Sequence of protein 1:
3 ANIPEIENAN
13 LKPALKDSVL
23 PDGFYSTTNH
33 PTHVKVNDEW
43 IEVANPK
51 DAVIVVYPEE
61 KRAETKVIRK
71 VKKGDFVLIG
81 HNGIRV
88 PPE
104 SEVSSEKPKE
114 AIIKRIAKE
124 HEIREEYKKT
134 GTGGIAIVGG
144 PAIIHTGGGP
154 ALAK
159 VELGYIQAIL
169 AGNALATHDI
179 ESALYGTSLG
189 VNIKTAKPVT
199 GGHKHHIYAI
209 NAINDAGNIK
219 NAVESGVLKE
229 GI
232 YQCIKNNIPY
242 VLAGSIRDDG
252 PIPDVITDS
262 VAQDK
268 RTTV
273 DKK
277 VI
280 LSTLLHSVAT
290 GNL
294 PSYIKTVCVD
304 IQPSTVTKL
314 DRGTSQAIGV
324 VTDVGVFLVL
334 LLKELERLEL

This data describes a binding interaction between two proteins.

Contacts between the two chains:
Residue I68 in protein 2 interacts with residue N212 in protein 1 (closest heavy-atom distance 3.7 Å).
Residue R248 in protein 2 is in contact with residue L284 in protein 1 (closest heavy-atom distance 3.5 Å).
Residue N291 in protein 2 interacts with residue R248 in protein 1 (closest heavy-atom distance 3.3 Å).
Residue I247 in protein 2 contacts residue S260 in protein 1 (closest heavy-atom distance 3.6 Å).
Residue I68 in protein 2 contacts residue N209 in protein 1 (closest heavy-atom distance 3.5 Å).
Residue R315 in protein 2 interacts with residue H148 in protein 1 (closest heavy-atom distance 3.6 Å).
Residue S260 in protein 2 contacts residue G245 in protein 1 (closest heavy-atom distance 3.5 Å).
Residue Q264 in protein 2 interacts with residue D249 in protein 1 (closest heavy-atom distance 2.8 Å).
Residue D249 in protein 2 interacts with residue Q264 in protein 1 (closest heavy-atom distance 2.8 Å).
Residue S260 in protein 2 interacts with residue S246 in protein 1 (closest heavy-atom distance 3.4 Å).
Residue I247 in protein 2 is in contact with residue A288 in protein 1 (closest heavy-atom distance 3.6 Å).
Residue N209 in protein 2 interacts with residue I68 in protein 1 (closest heavy-atom distance 3.7 Å).
Residue K202 in protein 2 interacts with residue S28 in protein 1 (closest heavy-atom distance 2.8 Å).
Residue S260 in protein 2 contacts residue I247 in protein 1 (closest heavy-atom distance 3.6 Å).
Residue L284 in protein 2 interacts with residue L284 in protein 1 (closest heavy-atom distance 3.6 Å).
Residue D51 in protein 2 interacts with residue H204 in protein 1 (closest heavy-atom distance 3.2 Å).
Residue S20 in protein 2 contacts residue N212 in protein 1 (closest heavy-atom distance 3.0 Å).
Residue H285 in protein 2 contacts residue I247 in protein 1 (closest heavy-atom distance 3.5 Å).
Residue N209 in protein 2 interacts with residue V21 in protein 1 (closest heavy-atom distance 3.4 Å).
Residue G25 in protein 2 interacts with residue Y206 in protein 1 (closest heavy-atom distance 3.0 Å).
Residue S28 in protein 2 interacts with residue H201 in protein 1 (closest heavy-atom distance 3.2 Å).
Residue A244 in protein 2 contacts residue I247 in protein 1 (closest heavy-atom distance 3.6 Å).
Residue A288 in protein 2 interacts with residue I247 in protein 1 (closest heavy-atom distance 3.6 Å).
Residue F26 in protein 2 interacts with residue I205 in protein 1 (closest heavy-atom distance 3.7 Å).
Residue N212 in protein 2 contacts residue S20 in protein 1 (closest heavy-atom distance 2.9 Å).
Residue D213 in protein 2 is in contact with residue K18 in protein 1 (closest heavy-atom distance 2.9 Å).
Residue G251 in protein 2 interacts with residue I68 in protein 1 (closest heavy-atom distance 3.3 Å).
Residue I247 in protein 2 contacts residue Q264 in protein 1 (closest heavy-atom distance 2.9 Å).
Residue V21 in protein 2 contacts residue N209 in protein 1 (closest heavy-atom distance 3.4 Å).
Residue T258 in protein 2 interacts with residue S260 in protein 1 (closest heavy-atom distance 2.9 Å).
Residue D51 in protein 2 interacts with residue I205 in protein 1 (closest heavy-atom distance 3.6 Å).
Residue N212 in protein 2 contacts residue I68 in protein 1 (closest heavy-atom distance 3.6 Å).
Residue S246 in protein 2 contacts residue S260 in protein 1 (closest heavy-atom distance 3.5 Å).
Residue D213 in protein 2 is in contact with residue V21 in protein 1 (closest heavy-atom distance 3.6 Å).
Residue F26 in protein 2 contacts residue Y206 in protein 1 (closest heavy-atom distance 2.7 Å).
Residue N209 in protein 2 contacts residue L22 in protein 1 (closest heavy-atom distance 2.8 Å).
Residue K202 in protein 2 interacts with residue F26 in protein 1 (closest heavy-atom distance 3.3 Å).
Residue D259 in protein 2 interacts with residue D259 in protein 1 (closest heavy-atom distance 3.5 Å).
Residue S28 in protein 2 is in contact with residue K202 in protein 1 (closest heavy-atom distance 3.7 Å).
Residue D259 in protein 2 contacts residue T258 in protein 1 (closest heavy-atom distance 2.7 Å).
Residue D250 in protein 2 interacts with residue D51 in protein 1 (closest heavy-atom distance 3.7 Å).
Residue Q264 in protein 2 interacts with residue I247 in protein 1 (closest heavy-atom distance 2.9 Å).
Residue S260 in protein 2 is in contact with residue T258 in protein 1 (closest heavy-atom distance 2.9 Å).
Residue V287 in protein 2 is in contact with residue R248 in protein 1 (closest heavy-atom distance 3.7 Å).
Residue A288 in protein 2 interacts with residue R248 in protein 1 (closest heavy-atom distance 3.7 Å).
Residue L22 in protein 2 contacts residue N209 in protein 1 (closest heavy-atom distance 2.8 Å).
Residue D250 in protein 2 is in contact with residue R69 in protein 1 (closest heavy-atom distance 3.4 Å).
Residue R315 in protein 2 contacts residue R248 in protein 1 (closest heavy-atom distance 3.5 Å).
Residue S28 in protein 2 is in contact with residue I205 in protein 1 (closest heavy-atom distance 3.7 Å).
Residue D51 in protein 2 is in contact with residue D250 in protein 1 (closest heavy-atom distance 3.7 Å).
Residue T258 in protein 2 contacts residue D259 in protein 1 (closest heavy-atom distance 2.7 Å).
Residue I247 in protein 2 is in contact with residue H285 in protein 1 (closest heavy-atom distance 3.5 Å).
Residue Q305 in protein 2 contacts residue S307 in protein 1 (closest heavy-atom distance 3.1 Å).
Residue V21 in protein 2 interacts with residue D213 in protein 1 (closest heavy-atom distance 3.7 Å).
Residue Q305 in protein 2 is in contact with residue Q305 in protein 1 (closest heavy-atom distance 3.7 Å).
Residue R69 in protein 2 is in contact with residue G251 in protein 1 (closest heavy-atom distance 3.2 Å).
Residue G245 in protein 2 is in contact with residue S260 in protein 1 (closest heavy-atom distance 3.3 Å).
Residue S307 in protein 2 contacts residue Q305 in protein 1 (closest heavy-atom distance 2.8 Å).
Residue K18 in protein 2 contacts residue D213 in protein 1 (closest heavy-atom distance 2.9 Å).
Residue D250 in protein 2 contacts residue I68 in protein 1 (closest heavy-atom distance 3.5 Å).

Sequence of protein 2:
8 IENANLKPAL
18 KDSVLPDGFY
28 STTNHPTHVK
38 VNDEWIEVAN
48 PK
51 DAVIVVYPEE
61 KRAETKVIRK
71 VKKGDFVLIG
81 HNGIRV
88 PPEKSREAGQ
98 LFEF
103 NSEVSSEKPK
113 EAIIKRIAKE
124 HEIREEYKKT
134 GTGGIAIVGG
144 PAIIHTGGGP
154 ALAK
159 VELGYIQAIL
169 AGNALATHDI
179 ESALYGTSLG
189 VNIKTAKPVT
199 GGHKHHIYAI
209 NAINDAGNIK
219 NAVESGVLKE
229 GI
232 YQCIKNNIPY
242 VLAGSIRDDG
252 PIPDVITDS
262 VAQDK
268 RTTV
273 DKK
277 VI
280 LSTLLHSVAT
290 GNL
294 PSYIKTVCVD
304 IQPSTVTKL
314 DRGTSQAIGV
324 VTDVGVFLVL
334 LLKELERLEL